The following describes two proteins that form a bound complex.

Sequence of chain A:
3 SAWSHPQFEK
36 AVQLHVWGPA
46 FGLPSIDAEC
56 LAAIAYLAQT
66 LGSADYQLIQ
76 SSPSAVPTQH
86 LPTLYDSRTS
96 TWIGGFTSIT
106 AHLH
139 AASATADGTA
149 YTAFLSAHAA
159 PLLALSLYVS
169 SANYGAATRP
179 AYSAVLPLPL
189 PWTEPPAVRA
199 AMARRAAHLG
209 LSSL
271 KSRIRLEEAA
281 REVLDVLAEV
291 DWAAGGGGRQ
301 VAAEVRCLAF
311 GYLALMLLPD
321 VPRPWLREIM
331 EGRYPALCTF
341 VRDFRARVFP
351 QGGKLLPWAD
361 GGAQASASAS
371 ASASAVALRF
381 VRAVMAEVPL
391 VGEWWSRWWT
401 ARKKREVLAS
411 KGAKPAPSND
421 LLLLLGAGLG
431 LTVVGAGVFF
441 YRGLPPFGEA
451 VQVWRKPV

Interface contacts:
Residue T168 in chain B contacts residue F440 in chain A (closest heavy-atom distance 4.5 Å).
Residue H52 in chain B interacts with residue A450 in chain A (closest heavy-atom distance 3.4 Å).
Residue R137 in chain B contacts residue F440 in chain A (closest heavy-atom distance 3.2 Å).
Residue R58 in chain B is in contact with residue F447 in chain A (closest heavy-atom distance 3.8 Å).
Residue E50 in chain B contacts residue V451 in chain A (closest heavy-atom distance 4.5 Å).
Residue R59 in chain B contacts residue W454 in chain A (closest heavy-atom distance 3.9 Å).
Residue I162 in chain B contacts residue F440 in chain A (closest heavy-atom distance 3.6 Å).
Residue L138 in chain B interacts with residue Y441 in chain A (closest heavy-atom distance 3.7 Å).
Residue T55 in chain B is in contact with residue P446 in chain A (closest heavy-atom distance 3.8 Å).
Residue S47 in chain B is in contact with residue W454 in chain A (closest heavy-atom distance 4.7 Å).
Residue T57 in chain B is in contact with residue F447 in chain A (closest heavy-atom distance 3.7 Å).
Residue L62 in chain B is in contact with residue W454 in chain A (closest heavy-atom distance 3.6 Å).
Residue E50 in chain B is in contact with residue Q452 in chain A (closest heavy-atom distance 3.2 Å).
Residue F163 in chain B contacts residue F447 in chain A (closest heavy-atom distance 3.8 Å).
Residue R137 in chain B interacts with residue G443 in chain A (closest heavy-atom distance 4.0 Å).
Residue D63 in chain B interacts with residue W454 in chain A (closest heavy-atom distance 2.4 Å).
Residue F163 in chain B contacts residue F439 in chain A (closest heavy-atom distance 4.2 Å).
Residue V159 in chain B is in contact with residue F440 in chain A (closest heavy-atom distance 4.5 Å).
Residue E50 in chain B interacts with residue V453 in chain A (closest heavy-atom distance 4.1 Å).
Residue L70 in chain B interacts with residue W454 in chain A (closest heavy-atom distance 3.6 Å).
Residue T55 in chain B is in contact with residue G448 in chain A (closest heavy-atom distance 2.9 Å).
Residue L70 in chain B is in contact with residue R455 in chain A (closest heavy-atom distance 3.5 Å).
Residue I162 in chain B contacts residue F447 in chain A (closest heavy-atom distance 3.1 Å).
Residue R58 in chain B interacts with residue Q452 in chain A (closest heavy-atom distance 4.7 Å).
Residue H52 in chain B contacts residue V451 in chain A (closest heavy-atom distance 3.9 Å).
Residue A54 in chain B is in contact with residue G448 in chain A (closest heavy-atom distance 4.2 Å).
Residue S47 in chain B is in contact with residue R455 in chain A (closest heavy-atom distance 3.9 Å).
Residue V51 in chain B contacts residue A450 in chain A (closest heavy-atom distance 3.5 Å).
Residue L49 in chain B interacts with residue Q452 in chain A (closest heavy-atom distance 4.1 Å).
Residue T57 in chain B interacts with residue Q452 in chain A (closest heavy-atom distance 3.7 Å).
Residue L70 in chain B is in contact with residue K456 in chain A (closest heavy-atom distance 3.7 Å).
Residue F66 in chain B contacts residue W454 in chain A (closest heavy-atom distance 4.4 Å).
Residue A54 in chain B is in contact with residue Q452 in chain A (closest heavy-atom distance 3.9 Å).
Residue T55 in chain B is in contact with residue A450 in chain A (closest heavy-atom distance 4.5 Å).
Residue F163 in chain B interacts with residue L444 in chain A (closest heavy-atom distance 4.3 Å).
Residue D72 in chain B is in contact with residue K456 in chain A (closest heavy-atom distance 4.2 Å).
Residue L49 in chain B interacts with residue W454 in chain A (closest heavy-atom distance 2.9 Å).
Residue N56 in chain B contacts residue F447 in chain A (closest heavy-atom distance 3.2 Å).
Residue L138 in chain B interacts with residue F440 in chain A (closest heavy-atom distance 4.2 Å).
Residue R137 in chain B is in contact with residue Y441 in chain A (closest heavy-atom distance 2.9 Å).
Residue T55 in chain B contacts residue E449 in chain A (closest heavy-atom distance 3.8 Å).
Residue R59 in chain B contacts residue Q452 in chain A (closest heavy-atom distance 3.2 Å).
Residue N56 in chain B is in contact with residue P446 in chain A (closest heavy-atom distance 3.8 Å).
Residue L49 in chain B contacts residue V453 in chain A (closest heavy-atom distance 3.7 Å).
Residue T57 in chain B contacts residue G448 in chain A (closest heavy-atom distance 3.3 Å).
Residue G53 in chain B is in contact with residue A450 in chain A (closest heavy-atom distance 3.0 Å).
Residue V51 in chain B interacts with residue W454 in chain A (closest heavy-atom distance 3.6 Å).
Residue T48 in chain B interacts with residue R455 in chain A (closest heavy-atom distance 4.5 Å).
Residue N56 in chain B interacts with residue G448 in chain A (closest heavy-atom distance 4.2 Å).
Residue V51 in chain B is in contact with residue V451 in chain A (closest heavy-atom distance 4.2 Å).
Residue R137 in chain B interacts with residue R442 in chain A (closest heavy-atom distance 3.9 Å).
Residue R59 in chain B contacts residue F447 in chain A (closest heavy-atom distance 4.2 Å).
Residue T55 in chain B interacts with residue F447 in chain A (closest heavy-atom distance 4.3 Å).
Residue A54 in chain B is in contact with residue A450 in chain A (closest heavy-atom distance 4.4 Å).
Residue A54 in chain B contacts residue E449 in chain A (closest heavy-atom distance 3.0 Å).
Residue L62 in chain B interacts with residue Q452 in chain A (closest heavy-atom distance 3.8 Å).
Residue V51 in chain B is in contact with residue Q452 in chain A (closest heavy-atom distance 3.1 Å).
Residue S47 in chain B interacts with residue K456 in chain A (closest heavy-atom distance 3.0 Å).
Residue T48 in chain B contacts residue W454 in chain A (closest heavy-atom distance 3.6 Å).
Residue R59 in chain B contacts residue V453 in chain A (closest heavy-atom distance 3.5 Å).

Sequence of chain B:
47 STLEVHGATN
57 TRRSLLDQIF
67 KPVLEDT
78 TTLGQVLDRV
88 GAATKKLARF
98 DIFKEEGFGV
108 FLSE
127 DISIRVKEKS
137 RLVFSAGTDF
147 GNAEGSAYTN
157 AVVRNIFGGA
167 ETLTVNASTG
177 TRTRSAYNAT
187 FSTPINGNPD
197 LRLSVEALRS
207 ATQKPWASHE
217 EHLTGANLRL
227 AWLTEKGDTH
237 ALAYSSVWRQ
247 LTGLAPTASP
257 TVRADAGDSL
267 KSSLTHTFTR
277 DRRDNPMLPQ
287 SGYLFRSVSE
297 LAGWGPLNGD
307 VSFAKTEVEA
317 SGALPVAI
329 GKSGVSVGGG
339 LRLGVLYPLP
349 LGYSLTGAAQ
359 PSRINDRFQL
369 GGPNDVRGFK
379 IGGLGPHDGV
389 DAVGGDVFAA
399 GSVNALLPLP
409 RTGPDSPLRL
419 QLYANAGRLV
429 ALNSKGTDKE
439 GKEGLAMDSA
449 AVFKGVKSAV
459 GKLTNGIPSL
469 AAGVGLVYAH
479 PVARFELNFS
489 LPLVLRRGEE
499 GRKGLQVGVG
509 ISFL